Sequence of protein 2:
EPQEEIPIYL

Interface contacts:
Residue H60 in protein 1 interacts with residue E5 in protein 2 (closest heavy-atom distance 3.7 Å).
Residue K59 in protein 1 is in contact with residue E5 in protein 2 (closest heavy-atom distance 3.8 Å).
Residue G95 in protein 1 is in contact with residue I7 in protein 2 (closest heavy-atom distance 3.0 Å).
Residue R76 in protein 1 interacts with residue I9 in protein 2 (closest heavy-atom distance 3.1 Å).
Residue K62 in protein 1 interacts with residue E6 in protein 2 (closest heavy-atom distance 4.6 Å).
Residue T74 in protein 1 is in contact with residue I7 in protein 2 (closest heavy-atom distance 3.0 Å).
Residue L96 in protein 1 is in contact with residue I7 in protein 2 (closest heavy-atom distance 3.6 Å).
Residue Y61 in protein 1 interacts with residue I7 in protein 2 (closest heavy-atom distance 4.2 Å).
Residue T38 in protein 1 is in contact with residue Q3 in protein 2 (closest heavy-atom distance 4.6 Å).
Residue Y61 in protein 1 contacts residue E5 in protein 2 (closest heavy-atom distance 3.1 Å).

These two protein chains interact to form a complex.

Sequence of protein 1:
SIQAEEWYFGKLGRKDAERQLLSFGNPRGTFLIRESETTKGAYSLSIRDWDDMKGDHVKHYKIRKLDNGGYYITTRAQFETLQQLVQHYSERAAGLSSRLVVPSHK